Contacts between the two chains:
Residue S8 in the first protein is in contact with residue E15 in the second protein (closest heavy-atom distance 3.2 Å).
Residue K179 in the first protein interacts with residue K14 in the second protein (closest heavy-atom distance 4.0 Å).
Residue W68 in the first protein is in contact with residue Q20 in the second protein (closest heavy-atom distance 4.0 Å).
Residue L178 in the first protein interacts with residue T7 in the second protein (closest heavy-atom distance 4.1 Å).
Residue Y182 in the first protein interacts with residue K14 in the second protein (closest heavy-atom distance 4.3 Å).
Residue Y125 in the first protein interacts with residue F6 in the second protein (closest heavy-atom distance 3.2 Å).
Residue V7 in the first protein interacts with residue E15 in the second protein (closest heavy-atom distance 3.8 Å).
Residue P67 in the first protein contacts residue I23 in the second protein (closest heavy-atom distance 4.2 Å).
Residue D349 in the first protein interacts with residue T5 in the second protein (closest heavy-atom distance 3.6 Å).
Residue M210 in the first protein is in contact with residue H1 in the second protein (closest heavy-atom distance 4.0 Å).
Residue T275 in the first protein is in contact with residue S8 in the second protein (closest heavy-atom distance 3.4 Å).
Residue L118 in the first protein is in contact with residue Q13 in the second protein (closest heavy-atom distance 3.6 Å).
Residue K174 in the first protein contacts residue Q3 in the second protein (closest heavy-atom distance 3.2 Å).
Residue D192 in the first protein contacts residue F22 in the second protein (closest heavy-atom distance 3.4 Å).
Residue R276 in the first protein is in contact with residue E15 in the second protein (closest heavy-atom distance 3.8 Å).
Residue Y129 in the first protein is in contact with residue Q3 in the second protein (closest heavy-atom distance 3.1 Å).
Residue R276 in the first protein contacts residue S8 in the second protein (closest heavy-atom distance 4.0 Å).
Residue V171 in the first protein interacts with residue Q3 in the second protein (closest heavy-atom distance 4.0 Å).
Residue Y122 in the first protein is in contact with residue F6 in the second protein (closest heavy-atom distance 4.2 Å).
Residue D192 in the first protein contacts residue W25 in the second protein (closest heavy-atom distance 3.9 Å).
Residue Y46 in the first protein is in contact with residue K27 in the second protein (closest heavy-atom distance 3.9 Å).
Residue Q211 in the first protein interacts with residue H1 in the second protein (closest heavy-atom distance 2.8 Å).
Residue W68 in the first protein interacts with residue I23 in the second protein (closest heavy-atom distance 4.2 Å).
Residue Y182 in the first protein is in contact with residue E15 in the second protein (closest heavy-atom distance 2.0 Å).
Residue T275 in the first protein is in contact with residue S11 in the second protein (closest heavy-atom distance 2.7 Å).
Residue L365 in the first protein is in contact with residue F6 in the second protein (closest heavy-atom distance 3.9 Å).
Residue L66 in the first protein is in contact with residue I23 in the second protein (closest heavy-atom distance 3.9 Å).
Residue L118 in the first protein contacts residue L10 in the second protein (closest heavy-atom distance 4.0 Å).
Residue R357 in the first protein interacts with residue T5 in the second protein (closest heavy-atom distance 3.8 Å).
Residue W283 in the first protein contacts residue T5 in the second protein (closest heavy-atom distance 3.7 Å).
Residue R167 in the first protein contacts residue H1 in the second protein (closest heavy-atom distance 4.2 Å).
Residue Y46 in the first protein contacts residue L26 in the second protein (closest heavy-atom distance 3.6 Å).
Residue L365 in the first protein interacts with residue Q3 in the second protein (closest heavy-atom distance 3.3 Å).
Residue P67 in the first protein is in contact with residue A19 in the second protein (closest heavy-atom distance 3.9 Å).
Residue K174 in the first protein interacts with residue T7 in the second protein (closest heavy-atom distance 2.3 Å).
Residue L361 in the first protein is in contact with residue D9 in the second protein (closest heavy-atom distance 4.0 Å).
Residue Q188 in the first protein is in contact with residue A18 in the second protein (closest heavy-atom distance 3.6 Å).
Residue L121 in the first protein interacts with residue F6 in the second protein (closest heavy-atom distance 4.0 Å).
Residue R276 in the first protein interacts with residue S11 in the second protein (closest heavy-atom distance 2.7 Å).
Residue L118 in the first protein interacts with residue F6 in the second protein (closest heavy-atom distance 3.5 Å).
Residue W16 in the first protein interacts with residue L26 in the second protein (closest heavy-atom distance 3.6 Å).
Residue L118 in the first protein contacts residue D9 in the second protein (closest heavy-atom distance 4.2 Å).
Residue W283 in the first protein contacts residue H1 in the second protein (closest heavy-atom distance 3.3 Å).
Residue Y182 in the first protein contacts residue S11 in the second protein (closest heavy-atom distance 4.2 Å).
Residue L365 in the first protein contacts residue S2 in the second protein (closest heavy-atom distance 4.1 Å).
Residue W16 in the first protein contacts residue F22 in the second protein (closest heavy-atom distance 3.9 Å).
Residue E45 in the first protein is in contact with residue L26 in the second protein (closest heavy-atom distance 3.7 Å).
Residue K174 in the first protein interacts with residue F6 in the second protein (closest heavy-atom distance 4.1 Å).
Residue R357 in the first protein contacts residue D9 in the second protein (closest heavy-atom distance 3.1 Å).
Residue N277 in the first protein is in contact with residue S8 in the second protein (closest heavy-atom distance 3.4 Å).
Residue W283 in the first protein contacts residue G4 in the second protein (closest heavy-atom distance 4.0 Å).
Residue R276 in the first protein is in contact with residue K12 in the second protein (closest heavy-atom distance 3.7 Å).
Residue V214 in the first protein interacts with residue H1 in the second protein (closest heavy-atom distance 3.4 Å).
Residue Y125 in the first protein interacts with residue Q3 in the second protein (closest heavy-atom distance 3.2 Å).
Residue N277 in the first protein interacts with residue G4 in the second protein (closest heavy-atom distance 3.6 Å).
Residue E115 in the first protein contacts residue Q13 in the second protein (closest heavy-atom distance 3.0 Å).
Residue Y218 in the first protein is in contact with residue H1 in the second protein (closest heavy-atom distance 4.1 Å).
Residue L361 in the first protein interacts with residue T5 in the second protein (closest heavy-atom distance 3.2 Å).
Residue E364 in the first protein is in contact with residue S2 in the second protein (closest heavy-atom distance 3.7 Å).
Residue L9 in the first protein contacts residue E15 in the second protein (closest heavy-atom distance 2.5 Å).

Sequence of the second protein:
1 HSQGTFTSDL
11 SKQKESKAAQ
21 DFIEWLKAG

Sequence of the first protein:
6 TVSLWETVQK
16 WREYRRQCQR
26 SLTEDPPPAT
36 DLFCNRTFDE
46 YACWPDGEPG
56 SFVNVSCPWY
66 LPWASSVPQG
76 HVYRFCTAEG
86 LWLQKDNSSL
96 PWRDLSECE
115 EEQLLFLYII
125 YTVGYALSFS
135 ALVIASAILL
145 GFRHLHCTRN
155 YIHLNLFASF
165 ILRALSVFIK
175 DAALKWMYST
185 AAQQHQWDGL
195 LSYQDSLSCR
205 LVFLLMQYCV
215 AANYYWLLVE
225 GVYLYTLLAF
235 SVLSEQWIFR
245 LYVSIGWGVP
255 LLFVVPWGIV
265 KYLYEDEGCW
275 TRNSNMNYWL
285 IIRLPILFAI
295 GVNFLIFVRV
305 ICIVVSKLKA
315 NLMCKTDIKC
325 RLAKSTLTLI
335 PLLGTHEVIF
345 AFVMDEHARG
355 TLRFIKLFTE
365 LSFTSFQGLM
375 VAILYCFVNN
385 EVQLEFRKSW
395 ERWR

This data describes a binding interaction between two proteins.